Sequence of protein 2:
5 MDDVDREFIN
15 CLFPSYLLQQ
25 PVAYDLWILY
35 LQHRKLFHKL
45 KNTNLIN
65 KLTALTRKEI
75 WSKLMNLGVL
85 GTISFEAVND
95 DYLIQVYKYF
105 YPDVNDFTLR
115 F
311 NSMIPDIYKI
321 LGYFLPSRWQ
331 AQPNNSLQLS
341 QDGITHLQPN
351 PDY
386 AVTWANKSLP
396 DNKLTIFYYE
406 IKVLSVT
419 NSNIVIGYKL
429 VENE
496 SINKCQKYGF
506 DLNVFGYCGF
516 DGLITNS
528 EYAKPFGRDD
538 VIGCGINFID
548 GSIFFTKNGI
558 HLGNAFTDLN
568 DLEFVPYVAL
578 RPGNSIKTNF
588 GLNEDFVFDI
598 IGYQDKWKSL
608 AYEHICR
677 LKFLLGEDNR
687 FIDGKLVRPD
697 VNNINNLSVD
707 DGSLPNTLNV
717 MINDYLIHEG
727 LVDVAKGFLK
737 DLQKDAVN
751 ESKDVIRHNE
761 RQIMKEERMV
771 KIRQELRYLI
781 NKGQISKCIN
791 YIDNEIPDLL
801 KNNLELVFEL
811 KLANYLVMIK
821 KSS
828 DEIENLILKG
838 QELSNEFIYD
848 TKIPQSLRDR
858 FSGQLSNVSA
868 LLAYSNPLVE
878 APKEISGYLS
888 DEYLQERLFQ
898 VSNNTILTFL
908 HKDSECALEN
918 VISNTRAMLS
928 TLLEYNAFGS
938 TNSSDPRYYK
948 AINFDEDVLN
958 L

Contacts between the two chains:
Residue I834 in protein 2 contacts residue L229 in protein 1 (closest heavy-atom distance 4.3 Å).
Residue W75 in protein 2 is in contact with residue I650 in protein 1 (closest heavy-atom distance 3.5 Å).
Residue R114 in protein 2 contacts residue D207 in protein 1 (closest heavy-atom distance 4.0 Å).
Residue E831 in protein 2 is in contact with residue A182 in protein 1 (closest heavy-atom distance 4.1 Å).
Residue F89 in protein 2 is in contact with residue I650 in protein 1 (closest heavy-atom distance 3.2 Å).
Residue R114 in protein 2 is in contact with residue F209 in protein 1 (closest heavy-atom distance 3.9 Å).
Residue K72 in protein 2 contacts residue I648 in protein 1 (closest heavy-atom distance 3.4 Å).
Residue F111 in protein 2 interacts with residue N211 in protein 1 (closest heavy-atom distance 3.3 Å).
Residue Q838 in protein 2 interacts with residue T230 in protein 1 (closest heavy-atom distance 4.1 Å).
Residue N864 in protein 2 is in contact with residue R223 in protein 1 (closest heavy-atom distance 3.2 Å).
Residue T86 in protein 2 is in contact with residue R690 in protein 1 (closest heavy-atom distance 4.2 Å).
Residue I834 in protein 2 is in contact with residue V185 in protein 1 (closest heavy-atom distance 3.5 Å).
Residue S88 in protein 2 interacts with residue I650 in protein 1 (closest heavy-atom distance 4.0 Å).
Residue K43 in protein 2 is in contact with residue I215 in protein 1 (closest heavy-atom distance 2.9 Å).
Residue K43 in protein 2 is in contact with residue V204 in protein 1 (closest heavy-atom distance 3.8 Å).
Residue T86 in protein 2 is in contact with residue F654 in protein 1 (closest heavy-atom distance 3.7 Å).
Residue S866 in protein 2 contacts residue S226 in protein 1 (closest heavy-atom distance 3.0 Å).
Residue I87 in protein 2 contacts residue Q651 in protein 1 (closest heavy-atom distance 4.1 Å).
Residue S88 in protein 2 contacts residue Q651 in protein 1 (closest heavy-atom distance 3.9 Å).
Residue Q838 in protein 2 interacts with residue P232 in protein 1 (closest heavy-atom distance 4.1 Å).
Residue L44 in protein 2 interacts with residue F209 in protein 1 (closest heavy-atom distance 3.9 Å).
Residue A870 in protein 2 is in contact with residue L188 in protein 1 (closest heavy-atom distance 4.3 Å).
Residue I830 in protein 2 contacts residue L186 in protein 1 (closest heavy-atom distance 3.5 Å).
Residue L66 in protein 2 contacts residue L210 in protein 1 (closest heavy-atom distance 3.3 Å).
Residue M79 in protein 2 interacts with residue K652 in protein 1 (closest heavy-atom distance 3.7 Å).
Residue K43 in protein 2 is in contact with residue D200 in protein 1 (closest heavy-atom distance 3.8 Å).
Residue I87 in protein 2 contacts residue I650 in protein 1 (closest heavy-atom distance 3.7 Å).
Residue S872 in protein 2 contacts residue R189 in protein 1 (closest heavy-atom distance 3.6 Å).
Residue T86 in protein 2 contacts residue K652 in protein 1 (closest heavy-atom distance 4.0 Å).
Residue F115 in protein 2 is in contact with residue N211 in protein 1 (closest heavy-atom distance 3.2 Å).
Residue L44 in protein 2 interacts with residue I215 in protein 1 (closest heavy-atom distance 4.2 Å).
Residue R114 in protein 2 is in contact with residue E212 in protein 1 (closest heavy-atom distance 4.1 Å).
Residue L869 in protein 2 contacts residue R189 in protein 1 (closest heavy-atom distance 3.0 Å).
Residue S76 in protein 2 interacts with residue I648 in protein 1 (closest heavy-atom distance 4.0 Å).
Residue Y846 in protein 2 is in contact with residue N231 in protein 1 (closest heavy-atom distance 3.1 Å).
Residue L869 in protein 2 interacts with residue T230 in protein 1 (closest heavy-atom distance 4.1 Å).
Residue F115 in protein 2 is in contact with residue E212 in protein 1 (closest heavy-atom distance 4.3 Å).
Residue Y846 in protein 2 contacts residue K233 in protein 1 (closest heavy-atom distance 3.6 Å).
Residue A68 in protein 2 contacts residue L210 in protein 1 (closest heavy-atom distance 3.6 Å).
Residue W75 in protein 2 contacts residue I648 in protein 1 (closest heavy-atom distance 3.8 Å).
Residue S841 in protein 2 contacts residue T230 in protein 1 (closest heavy-atom distance 4.0 Å).
Residue Y871 in protein 2 interacts with residue K193 in protein 1 (closest heavy-atom distance 4.0 Å).
Residue A870 in protein 2 contacts residue R189 in protein 1 (closest heavy-atom distance 3.2 Å).
Residue N46 in protein 2 interacts with residue V204 in protein 1 (closest heavy-atom distance 3.8 Å).
Residue W75 in protein 2 is in contact with residue L649 in protein 1 (closest heavy-atom distance 2.9 Å).
Residue K43 in protein 2 contacts residue F216 in protein 1 (closest heavy-atom distance 4.0 Å).
Residue L40 in protein 2 is in contact with residue I215 in protein 1 (closest heavy-atom distance 4.3 Å).
Residue Q838 in protein 2 is in contact with residue L229 in protein 1 (closest heavy-atom distance 3.7 Å).
Residue I834 in protein 2 interacts with residue A182 in protein 1 (closest heavy-atom distance 3.7 Å).
Residue K65 in protein 2 interacts with residue L210 in protein 1 (closest heavy-atom distance 4.2 Å).
Residue S866 in protein 2 is in contact with residue T230 in protein 1 (closest heavy-atom distance 3.7 Å).
Residue A867 in protein 2 is in contact with residue S226 in protein 1 (closest heavy-atom distance 3.7 Å).
Residue S863 in protein 2 interacts with residue R223 in protein 1 (closest heavy-atom distance 3.5 Å).
Residue Y871 in protein 2 interacts with residue R189 in protein 1 (closest heavy-atom distance 2.4 Å).
Residue A870 in protein 2 interacts with residue K193 in protein 1 (closest heavy-atom distance 3.2 Å).
Residue M79 in protein 2 interacts with residue L649 in protein 1 (closest heavy-atom distance 3.8 Å).
Residue R114 in protein 2 is in contact with residue N211 in protein 1 (closest heavy-atom distance 3.8 Å).
Residue S863 in protein 2 interacts with residue T227 in protein 1 (closest heavy-atom distance 3.3 Å).
Residue A867 in protein 2 interacts with residue R223 in protein 1 (closest heavy-atom distance 3.8 Å).
Residue S866 in protein 2 is in contact with residue T227 in protein 1 (closest heavy-atom distance 4.1 Å).

Sequence of protein 1:
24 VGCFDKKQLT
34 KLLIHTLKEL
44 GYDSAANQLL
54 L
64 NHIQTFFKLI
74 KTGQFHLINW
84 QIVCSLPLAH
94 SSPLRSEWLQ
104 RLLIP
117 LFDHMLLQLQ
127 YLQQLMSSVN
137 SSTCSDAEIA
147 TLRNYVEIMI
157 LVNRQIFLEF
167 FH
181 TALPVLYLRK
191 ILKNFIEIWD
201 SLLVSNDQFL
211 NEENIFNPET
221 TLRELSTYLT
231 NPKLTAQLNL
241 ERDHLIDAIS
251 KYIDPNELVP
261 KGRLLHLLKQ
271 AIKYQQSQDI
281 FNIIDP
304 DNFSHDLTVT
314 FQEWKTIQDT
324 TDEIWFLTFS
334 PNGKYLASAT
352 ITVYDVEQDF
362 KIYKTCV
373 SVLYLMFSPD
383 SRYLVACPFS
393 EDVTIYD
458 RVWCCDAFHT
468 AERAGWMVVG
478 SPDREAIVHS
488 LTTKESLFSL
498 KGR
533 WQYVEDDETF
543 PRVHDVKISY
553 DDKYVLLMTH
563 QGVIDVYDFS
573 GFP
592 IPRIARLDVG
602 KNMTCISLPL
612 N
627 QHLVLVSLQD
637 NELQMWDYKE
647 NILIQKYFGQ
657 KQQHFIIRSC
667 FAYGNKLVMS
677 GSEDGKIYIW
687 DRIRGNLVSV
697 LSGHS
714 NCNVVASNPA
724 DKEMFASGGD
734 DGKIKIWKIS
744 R

These two protein chains interact to form a complex.